Sequence of the first protein:
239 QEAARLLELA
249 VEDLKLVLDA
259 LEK

Sequence of the second protein:
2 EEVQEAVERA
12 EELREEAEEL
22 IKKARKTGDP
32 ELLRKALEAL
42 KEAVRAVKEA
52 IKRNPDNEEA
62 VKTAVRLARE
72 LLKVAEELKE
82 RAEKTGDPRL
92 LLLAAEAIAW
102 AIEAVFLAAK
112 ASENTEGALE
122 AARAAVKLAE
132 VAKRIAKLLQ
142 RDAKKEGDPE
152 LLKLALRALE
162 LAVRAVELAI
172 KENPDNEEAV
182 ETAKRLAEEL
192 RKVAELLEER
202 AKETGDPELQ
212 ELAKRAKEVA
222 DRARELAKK

Interface contacts:
Residue I136 in the second protein contacts residue L256 in the first protein (closest heavy-atom distance 4.1 Å).
Residue I99 in the second protein is in contact with residue V249 in the first protein (closest heavy-atom distance 3.5 Å).
Residue D88 in the second protein is in contact with residue L259 in the first protein (closest heavy-atom distance 4.9 Å).
Residue V132 in the second protein is in contact with residue L256 in the first protein (closest heavy-atom distance 5.0 Å).
Residue V106 in the second protein interacts with residue A242 in the first protein (closest heavy-atom distance 4.4 Å).
Residue L73 in the second protein is in contact with residue L245 in the first protein (closest heavy-atom distance 3.6 Å).
Residue E117 in the second protein contacts residue Q239 in the first protein (closest heavy-atom distance 4.7 Å).
Residue R70 in the second protein contacts residue A241 in the first protein (closest heavy-atom distance 4.9 Å).
Residue L92 in the second protein is in contact with residue V255 in the first protein (closest heavy-atom distance 4.1 Å).
Residue A125 in the second protein interacts with residue E246 in the first protein (closest heavy-atom distance 4.4 Å).
Residue A95 in the second protein contacts residue L252 in the first protein (closest heavy-atom distance 4.5 Å).
Residue R135 in the second protein contacts residue D257 in the first protein (closest heavy-atom distance 4.2 Å).
Residue L139 in the second protein is in contact with residue L259 in the first protein (closest heavy-atom distance 3.6 Å).
Residue G118 in the second protein is in contact with residue Q239 in the first protein (closest heavy-atom distance 4.3 Å).
Residue K80 in the second protein is in contact with residue L252 in the first protein (closest heavy-atom distance 3.3 Å).
Residue L139 in the second protein is in contact with residue L256 in the first protein (closest heavy-atom distance 3.7 Å).
Residue V132 in the second protein is in contact with residue L252 in the first protein (closest heavy-atom distance 3.6 Å).
Residue V106 in the second protein contacts residue A241 in the first protein (closest heavy-atom distance 4.3 Å).
Residue R70 in the second protein interacts with residue L244 in the first protein (closest heavy-atom distance 3.9 Å).
Residue L92 in the second protein is in contact with residue L259 in the first protein (closest heavy-atom distance 3.7 Å).
Residue I103 in the second protein interacts with residue V249 in the first protein (closest heavy-atom distance 4.7 Å).
Residue E84 in the second protein contacts residue A258 in the first protein (closest heavy-atom distance 4.1 Å).
Residue I103 in the second protein is in contact with residue L245 in the first protein (closest heavy-atom distance 3.6 Å).
Residue I99 in the second protein is in contact with residue L245 in the first protein (closest heavy-atom distance 4.7 Å).
Residue L73 in the second protein contacts residue L244 in the first protein (closest heavy-atom distance 3.6 Å).
Residue I99 in the second protein is in contact with residue L252 in the first protein (closest heavy-atom distance 4.4 Å).
Residue L129 in the second protein is in contact with residue V249 in the first protein (closest heavy-atom distance 4.3 Å).
Residue L129 in the second protein contacts residue L252 in the first protein (closest heavy-atom distance 4.7 Å).
Residue K80 in the second protein contacts residue V255 in the first protein (closest heavy-atom distance 3.9 Å).
Residue R135 in the second protein contacts residue L256 in the first protein (closest heavy-atom distance 3.6 Å).
Residue V132 in the second protein interacts with residue V249 in the first protein (closest heavy-atom distance 3.9 Å).
Residue L73 in the second protein is in contact with residue A248 in the first protein (closest heavy-atom distance 3.9 Å).
Residue E84 in the second protein interacts with residue V255 in the first protein (closest heavy-atom distance 4.3 Å).
Residue A96 in the second protein interacts with residue L252 in the first protein (closest heavy-atom distance 4.1 Å).
Residue A125 in the second protein interacts with residue L245 in the first protein (closest heavy-atom distance 4.9 Å).
Residue A83 in the second protein is in contact with residue L259 in the first protein (closest heavy-atom distance 4.9 Å).
Residue K80 in the second protein interacts with residue D251 in the first protein (closest heavy-atom distance 4.2 Å).
Residue E121 in the second protein interacts with residue R243 in the first protein (closest heavy-atom distance 3.2 Å).
Residue K128 in the second protein is in contact with residue K253 in the first protein (closest heavy-atom distance 3.9 Å).
Residue G118 in the second protein contacts residue A242 in the first protein (closest heavy-atom distance 4.2 Å).
Residue P89 in the second protein is in contact with residue L259 in the first protein (closest heavy-atom distance 4.6 Å).
Residue A69 in the second protein contacts residue L245 in the first protein (closest heavy-atom distance 4.6 Å).
Residue K80 in the second protein is in contact with residue A248 in the first protein (closest heavy-atom distance 3.7 Å).
Residue A102 in the second protein interacts with residue L245 in the first protein (closest heavy-atom distance 3.3 Å).
Residue L92 in the second protein is in contact with residue L256 in the first protein (closest heavy-atom distance 3.6 Å).
Residue A125 in the second protein interacts with residue V249 in the first protein (closest heavy-atom distance 4.0 Å).
Residue L92 in the second protein interacts with residue L252 in the first protein (closest heavy-atom distance 3.7 Å).
Residue K128 in the second protein interacts with residue V249 in the first protein (closest heavy-atom distance 3.7 Å).
Residue I136 in the second protein interacts with residue L252 in the first protein (closest heavy-atom distance 4.2 Å).
Residue R70 in the second protein interacts with residue E240 in the first protein (closest heavy-atom distance 4.2 Å).
Residue V132 in the second protein interacts with residue K253 in the first protein (closest heavy-atom distance 3.5 Å).
Residue E121 in the second protein contacts residue A242 in the first protein (closest heavy-atom distance 4.0 Å).
Residue R142 in the second protein is in contact with residue E260 in the first protein (closest heavy-atom distance 4.3 Å).
Residue K128 in the second protein interacts with residue E250 in the first protein (closest heavy-atom distance 3.4 Å).
Residue E131 in the second protein interacts with residue K253 in the first protein (closest heavy-atom distance 4.0 Å).
Residue K128 in the second protein contacts residue E246 in the first protein (closest heavy-atom distance 3.4 Å).
Residue N115 in the second protein contacts residue Q239 in the first protein (closest heavy-atom distance 3.1 Å).
Residue G87 in the second protein is in contact with residue L259 in the first protein (closest heavy-atom distance 3.4 Å).
Residue V106 in the second protein contacts residue L245 in the first protein (closest heavy-atom distance 3.6 Å).
Residue I99 in the second protein is in contact with residue A248 in the first protein (closest heavy-atom distance 3.5 Å).

These two protein chains interact to form a complex.